Sequence of protein 1:
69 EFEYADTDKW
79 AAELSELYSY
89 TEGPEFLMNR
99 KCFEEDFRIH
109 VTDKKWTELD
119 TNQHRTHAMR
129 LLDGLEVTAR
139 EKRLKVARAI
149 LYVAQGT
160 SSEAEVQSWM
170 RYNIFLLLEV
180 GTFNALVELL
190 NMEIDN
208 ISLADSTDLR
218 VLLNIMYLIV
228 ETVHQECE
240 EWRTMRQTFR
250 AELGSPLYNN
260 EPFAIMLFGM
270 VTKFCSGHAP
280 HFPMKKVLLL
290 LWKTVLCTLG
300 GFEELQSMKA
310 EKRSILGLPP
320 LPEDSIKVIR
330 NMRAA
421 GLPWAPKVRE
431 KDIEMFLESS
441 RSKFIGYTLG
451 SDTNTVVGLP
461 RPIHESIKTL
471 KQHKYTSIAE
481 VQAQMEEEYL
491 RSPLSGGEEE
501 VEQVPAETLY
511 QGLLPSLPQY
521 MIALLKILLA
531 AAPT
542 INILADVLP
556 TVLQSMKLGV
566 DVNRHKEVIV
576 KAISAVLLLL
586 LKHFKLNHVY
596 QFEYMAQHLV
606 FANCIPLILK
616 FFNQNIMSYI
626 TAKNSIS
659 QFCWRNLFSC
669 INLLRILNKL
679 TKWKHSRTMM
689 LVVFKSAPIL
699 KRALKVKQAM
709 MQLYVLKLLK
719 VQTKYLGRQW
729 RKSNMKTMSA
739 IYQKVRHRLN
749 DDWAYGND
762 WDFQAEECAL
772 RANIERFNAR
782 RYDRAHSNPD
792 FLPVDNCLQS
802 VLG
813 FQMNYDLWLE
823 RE

Interface contacts:
Residue A752 in protein 1 contacts residue S173 in protein 2 (closest heavy-atom distance 3.3 Å).
Residue L422 in protein 1 is in contact with residue D175 in protein 2 (closest heavy-atom distance 3.5 Å).
Residue Y740 in protein 1 interacts with residue F228 in protein 2 (closest heavy-atom distance 3.9 Å).
Residue Y740 in protein 1 interacts with residue I224 in protein 2 (closest heavy-atom distance 4.1 Å).
Residue A752 in protein 1 contacts residue P172 in protein 2 (closest heavy-atom distance 4.2 Å).
Residue P462 in protein 1 is in contact with residue T40 in protein 2 (closest heavy-atom distance 3.1 Å).
Residue S737 in protein 1 is in contact with residue W209 in protein 2 (closest heavy-atom distance 3.8 Å).
Residue Q741 in protein 1 interacts with residue I224 in protein 2 (closest heavy-atom distance 3.5 Å).
Residue N748 in protein 1 interacts with residue H179 in protein 2 (closest heavy-atom distance 3.2 Å).
Residue P460 in protein 1 interacts with residue T40 in protein 2 (closest heavy-atom distance 4.2 Å).
Residue Y740 in protein 1 interacts with residue S171 in protein 2 (closest heavy-atom distance 3.8 Å).
Residue S466 in protein 1 is in contact with residue A182 in protein 2 (closest heavy-atom distance 3.1 Å).
Residue H745 in protein 1 is in contact with residue P172 in protein 2 (closest heavy-atom distance 4.0 Å).
Residue F444 in protein 1 interacts with residue L186 in protein 2 (closest heavy-atom distance 3.5 Å).
Residue S737 in protein 1 contacts residue G208 in protein 2 (closest heavy-atom distance 4.2 Å).
Residue Y753 in protein 1 contacts residue G193 in protein 2 (closest heavy-atom distance 3.9 Å).
Residue M733 in protein 1 is in contact with residue I211 in protein 2 (closest heavy-atom distance 4.1 Å).
Residue S466 in protein 1 is in contact with residue L183 in protein 2 (closest heavy-atom distance 2.3 Å).
Residue Y753 in protein 1 is in contact with residue S173 in protein 2 (closest heavy-atom distance 3.8 Å).
Residue S466 in protein 1 contacts residue R181 in protein 2 (closest heavy-atom distance 3.2 Å).
Residue F436 in protein 1 is in contact with residue D184 in protein 2 (closest heavy-atom distance 4.2 Å).
Residue Y740 in protein 1 interacts with residue W209 in protein 2 (closest heavy-atom distance 3.6 Å).
Residue R461 in protein 1 is in contact with residue T40 in protein 2 (closest heavy-atom distance 3.5 Å).
Residue M733 in protein 1 interacts with residue W209 in protein 2 (closest heavy-atom distance 4.3 Å).
Residue T469 in protein 1 is in contact with residue R181 in protein 2 (closest heavy-atom distance 3.8 Å).
Residue R726 in protein 1 contacts residue E192 in protein 2 (closest heavy-atom distance 2.9 Å).
Residue L422 in protein 1 contacts residue A231 in protein 2 (closest heavy-atom distance 3.9 Å).
Residue K730 in protein 1 contacts residue I211 in protein 2 (closest heavy-atom distance 4.1 Å).
Residue T469 in protein 1 is in contact with residue D178 in protein 2 (closest heavy-atom distance 3.4 Å).
Residue K443 in protein 1 is in contact with residue D184 in protein 2 (closest heavy-atom distance 2.9 Å).
Residue R746 in protein 1 contacts residue H179 in protein 2 (closest heavy-atom distance 3.4 Å).
Residue L470 in protein 1 contacts residue A182 in protein 2 (closest heavy-atom distance 4.2 Å).
Residue P426 in protein 1 contacts residue D175 in protein 2 (closest heavy-atom distance 4.2 Å).
Residue Y740 in protein 1 interacts with residue P172 in protein 2 (closest heavy-atom distance 3.1 Å).
Residue Y740 in protein 1 contacts residue I174 in protein 2 (closest heavy-atom distance 2.8 Å).
Residue F444 in protein 1 is in contact with residue D184 in protein 2 (closest heavy-atom distance 4.1 Å).
Residue G421 in protein 1 contacts residue T227 in protein 2 (closest heavy-atom distance 4.2 Å).
Residue K443 in protein 1 is in contact with residue Q187 in protein 2 (closest heavy-atom distance 3.0 Å).
Residue Q741 in protein 1 contacts residue T227 in protein 2 (closest heavy-atom distance 3.6 Å).
Residue M733 in protein 1 contacts residue Y218 in protein 2 (closest heavy-atom distance 3.6 Å).
Residue P426 in protein 1 is in contact with residue T176 in protein 2 (closest heavy-atom distance 4.2 Å).
Residue N748 in protein 1 contacts residue L183 in protein 2 (closest heavy-atom distance 4.2 Å).
Residue N748 in protein 1 is in contact with residue A182 in protein 2 (closest heavy-atom distance 3.8 Å).
Residue S466 in protein 1 interacts with residue N44 in protein 2 (closest heavy-atom distance 4.0 Å).
Residue W751 in protein 1 is in contact with residue P172 in protein 2 (closest heavy-atom distance 4.0 Å).
Residue P462 in protein 1 contacts residue R185 in protein 2 (closest heavy-atom distance 3.2 Å).
Residue Y753 in protein 1 contacts residue E192 in protein 2 (closest heavy-atom distance 3.5 Å).
Residue E465 in protein 1 interacts with residue R181 in protein 2 (closest heavy-atom distance 3.2 Å).
Residue T469 in protein 1 is in contact with residue A182 in protein 2 (closest heavy-atom distance 3.6 Å).
Residue A752 in protein 1 interacts with residue Y218 in protein 2 (closest heavy-atom distance 3.7 Å).
Residue Y740 in protein 1 interacts with residue D175 in protein 2 (closest heavy-atom distance 4.0 Å).
Residue L747 in protein 1 interacts with residue H179 in protein 2 (closest heavy-atom distance 3.7 Å).
Residue H745 in protein 1 is in contact with residue D175 in protein 2 (closest heavy-atom distance 3.5 Å).
Residue L747 in protein 1 interacts with residue A182 in protein 2 (closest heavy-atom distance 4.3 Å).
Residue P462 in protein 1 is in contact with residue L186 in protein 2 (closest heavy-atom distance 3.5 Å).
Residue H473 in protein 1 contacts residue D178 in protein 2 (closest heavy-atom distance 2.4 Å).
Residue P462 in protein 1 is in contact with residue E42 in protein 2 (closest heavy-atom distance 4.3 Å).
Residue E465 in protein 1 contacts residue S43 in protein 2 (closest heavy-atom distance 4.0 Å).
Residue Y753 in protein 1 contacts residue P194 in protein 2 (closest heavy-atom distance 4.0 Å).
Residue I463 in protein 1 is in contact with residue D184 in protein 2 (closest heavy-atom distance 3.2 Å).

The following describes two proteins that form a bound complex.

Sequence of protein 2:
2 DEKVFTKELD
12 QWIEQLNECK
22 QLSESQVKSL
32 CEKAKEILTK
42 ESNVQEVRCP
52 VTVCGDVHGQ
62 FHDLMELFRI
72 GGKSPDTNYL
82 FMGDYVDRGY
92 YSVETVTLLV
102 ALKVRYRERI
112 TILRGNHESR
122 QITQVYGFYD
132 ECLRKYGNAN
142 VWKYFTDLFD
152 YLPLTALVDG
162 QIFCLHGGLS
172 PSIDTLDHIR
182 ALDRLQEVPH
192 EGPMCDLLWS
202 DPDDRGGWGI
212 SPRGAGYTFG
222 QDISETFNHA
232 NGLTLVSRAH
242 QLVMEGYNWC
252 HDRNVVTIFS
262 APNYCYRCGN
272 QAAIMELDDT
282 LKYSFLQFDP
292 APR